This data describes a binding interaction between two proteins.

Sequence of chain B:
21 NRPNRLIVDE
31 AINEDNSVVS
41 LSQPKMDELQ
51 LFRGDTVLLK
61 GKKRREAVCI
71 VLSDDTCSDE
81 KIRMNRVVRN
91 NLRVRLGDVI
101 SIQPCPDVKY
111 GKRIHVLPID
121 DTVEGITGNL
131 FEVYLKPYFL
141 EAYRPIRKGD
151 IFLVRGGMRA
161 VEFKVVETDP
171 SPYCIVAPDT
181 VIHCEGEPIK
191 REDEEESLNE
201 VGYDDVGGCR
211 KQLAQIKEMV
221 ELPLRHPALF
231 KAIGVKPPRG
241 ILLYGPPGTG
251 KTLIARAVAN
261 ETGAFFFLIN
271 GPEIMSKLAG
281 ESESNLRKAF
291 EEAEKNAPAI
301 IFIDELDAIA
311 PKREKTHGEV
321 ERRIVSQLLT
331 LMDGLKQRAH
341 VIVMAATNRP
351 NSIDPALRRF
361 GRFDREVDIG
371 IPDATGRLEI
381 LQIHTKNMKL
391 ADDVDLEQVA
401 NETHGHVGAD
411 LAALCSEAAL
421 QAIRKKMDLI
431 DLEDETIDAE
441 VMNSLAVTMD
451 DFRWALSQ

Sequence of chain A:
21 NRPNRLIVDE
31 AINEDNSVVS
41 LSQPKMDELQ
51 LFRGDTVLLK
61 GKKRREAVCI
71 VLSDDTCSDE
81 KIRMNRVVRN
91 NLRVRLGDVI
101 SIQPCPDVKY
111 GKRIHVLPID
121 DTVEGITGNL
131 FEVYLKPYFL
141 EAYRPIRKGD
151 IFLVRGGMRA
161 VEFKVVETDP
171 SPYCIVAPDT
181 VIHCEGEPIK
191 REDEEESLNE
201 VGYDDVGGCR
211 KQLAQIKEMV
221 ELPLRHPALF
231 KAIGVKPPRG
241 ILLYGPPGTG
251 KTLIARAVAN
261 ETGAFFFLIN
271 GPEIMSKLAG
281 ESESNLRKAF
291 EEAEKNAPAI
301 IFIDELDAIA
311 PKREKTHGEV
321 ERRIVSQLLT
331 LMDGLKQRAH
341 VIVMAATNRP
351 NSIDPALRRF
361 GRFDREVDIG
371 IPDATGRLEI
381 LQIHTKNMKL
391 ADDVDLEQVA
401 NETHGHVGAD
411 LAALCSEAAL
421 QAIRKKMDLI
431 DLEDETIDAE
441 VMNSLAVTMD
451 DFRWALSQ

Contacts between the two chains:
Residue V407 in chain A interacts with residue F360 in chain B (closest heavy-atom distance 4.1 Å).
Residue P272 in chain A contacts residue T330 in chain B (closest heavy-atom distance 3.5 Å).
Residue M275 in chain A is in contact with residue R323 in chain B (closest heavy-atom distance 3.7 Å).
Residue I437 in chain A is in contact with residue A228 in chain B (closest heavy-atom distance 3.8 Å).
Residue L420 in chain A interacts with residue P237 in chain B (closest heavy-atom distance 3.8 Å).
Residue A279 in chain A is in contact with residue R323 in chain B (closest heavy-atom distance 3.4 Å).
Residue E305 in chain A contacts residue R362 in chain B (closest heavy-atom distance 3.1 Å).
Residue R424 in chain A contacts residue L222 in chain B (closest heavy-atom distance 3.7 Å).
Residue G157 in chain A interacts with residue I233 in chain B (closest heavy-atom distance 3.5 Å).
Residue S276 in chain A interacts with residue T330 in chain B (closest heavy-atom distance 3.6 Å).
Residue Q458 in chain A contacts residue E218 in chain B (closest heavy-atom distance 3.6 Å).
Residue P272 in chain A interacts with residue S326 in chain B (closest heavy-atom distance 3.2 Å).
Residue P247 in chain A contacts residue R359 in chain B (closest heavy-atom distance 3.4 Å).
Residue E417 in chain A is in contact with residue R365 in chain B (closest heavy-atom distance 3.3 Å).
Residue S416 in chain A interacts with residue V235 in chain B (closest heavy-atom distance 3.4 Å).
Residue R424 in chain A contacts residue E218 in chain B (closest heavy-atom distance 2.8 Å).
Residue L420 in chain A interacts with residue K236 in chain B (closest heavy-atom distance 4.1 Å).
Residue G125 in chain A is in contact with residue K231 in chain B (closest heavy-atom distance 3.1 Å).
Residue I423 in chain A contacts residue L229 in chain B (closest heavy-atom distance 3.7 Å).
Residue I437 in chain A contacts residue A232 in chain B (closest heavy-atom distance 3.2 Å).
Residue E305 in chain A contacts residue R359 in chain B (closest heavy-atom distance 3.9 Å).
Residue L420 in chain A is in contact with residue V235 in chain B (closest heavy-atom distance 4.0 Å).
Residue E433 in chain A contacts residue H226 in chain B (closest heavy-atom distance 3.3 Å).
Residue G125 in chain A interacts with residue A232 in chain B (closest heavy-atom distance 3.0 Å).
Residue K251 in chain A contacts residue R359 in chain B (closest heavy-atom distance 3.8 Å).
Residue S276 in chain A is in contact with residue Q327 in chain B (closest heavy-atom distance 3.5 Å).
Residue A409 in chain A interacts with residue F360 in chain B (closest heavy-atom distance 3.3 Å).
Residue P272 in chain A is in contact with residue L329 in chain B (closest heavy-atom distance 3.6 Å).
Residue P247 in chain A interacts with residue F360 in chain B (closest heavy-atom distance 3.2 Å).
Residue M275 in chain A interacts with residue S326 in chain B (closest heavy-atom distance 3.3 Å).
Residue I126 in chain A is in contact with residue A232 in chain B (closest heavy-atom distance 3.7 Å).
Residue E417 in chain A is in contact with residue P238 in chain B (closest heavy-atom distance 3.8 Å).
Residue E433 in chain A is in contact with residue L222 in chain B (closest heavy-atom distance 4.0 Å).
Residue G248 in chain A is in contact with residue F360 in chain B (closest heavy-atom distance 3.2 Å).
Residue E273 in chain A contacts residue T330 in chain B (closest heavy-atom distance 3.2 Å).
Residue W454 in chain A is in contact with residue E218 in chain B (closest heavy-atom distance 3.4 Å).
Residue L278 in chain A interacts with residue R323 in chain B (closest heavy-atom distance 3.4 Å).
Residue D410 in chain A contacts residue F360 in chain B (closest heavy-atom distance 3.5 Å).
Residue N348 in chain A is in contact with residue R359 in chain B (closest heavy-atom distance 3.4 Å).
Residue D434 in chain A contacts residue H226 in chain B (closest heavy-atom distance 3.9 Å).
Residue M442 in chain A interacts with residue I233 in chain B (closest heavy-atom distance 3.2 Å).
Residue I423 in chain A interacts with residue L222 in chain B (closest heavy-atom distance 3.6 Å).
Residue L420 in chain A interacts with residue L222 in chain B (closest heavy-atom distance 3.7 Å).
Residue M158 in chain A contacts residue I233 in chain B (closest heavy-atom distance 3.6 Å).
Residue S276 in chain A contacts residue S326 in chain B (closest heavy-atom distance 3.7 Å).
Residue D428 in chain A is in contact with residue L222 in chain B (closest heavy-atom distance 3.9 Å).
Residue E321 in chain A is in contact with residue R322 in chain B (closest heavy-atom distance 4.0 Å).
Residue S276 in chain A is in contact with residue R323 in chain B (closest heavy-atom distance 3.6 Å).
Residue L420 in chain A interacts with residue F230 in chain B (closest heavy-atom distance 3.7 Å).
Residue K277 in chain A is in contact with residue R323 in chain B (closest heavy-atom distance 3.6 Å).
Residue I437 in chain A contacts residue L229 in chain B (closest heavy-atom distance 3.6 Å).
Residue M158 in chain A is in contact with residue G234 in chain B (closest heavy-atom distance 3.3 Å).
Residue D428 in chain A interacts with residue H226 in chain B (closest heavy-atom distance 4.0 Å).
Residue E124 in chain A is in contact with residue K231 in chain B (closest heavy-atom distance 4.1 Å).
Residue R159 in chain A interacts with residue A232 in chain B (closest heavy-atom distance 3.1 Å).
Residue S416 in chain A interacts with residue K236 in chain B (closest heavy-atom distance 3.7 Å).
Residue R159 in chain A interacts with residue K231 in chain B (closest heavy-atom distance 3.4 Å).
Residue D434 in chain A is in contact with residue R225 in chain B (closest heavy-atom distance 3.9 Å).
Residue P272 in chain A contacts residue R362 in chain B (closest heavy-atom distance 3.8 Å).
Residue E435 in chain A is in contact with residue A228 in chain B (closest heavy-atom distance 3.9 Å).